Interface contacts:
Residue L33 in chain A contacts residue Q37 in chain B (closest heavy-atom distance 3.0 Å).
Residue V72 in chain A is in contact with residue V72 in chain B (closest heavy-atom distance 4.0 Å).
Residue T61 in chain A is in contact with residue H58 in chain B (closest heavy-atom distance 2.8 Å).
Residue T29 in chain A contacts residue E34 in chain B (closest heavy-atom distance 3.6 Å).
Residue V79 in chain A is in contact with residue V79 in chain B (closest heavy-atom distance 4.1 Å).
Residue I47 in chain A interacts with residue L51 in chain B (closest heavy-atom distance 3.9 Å).
Residue I19 in chain A contacts residue I20 in chain B (closest heavy-atom distance 3.8 Å).
Residue Q37 in chain A contacts residue Q37 in chain B (closest heavy-atom distance 3.1 Å).
Residue I26 in chain A contacts residue Q27 in chain B (closest heavy-atom distance 3.7 Å).
Residue L54 in chain A contacts residue L51 in chain B (closest heavy-atom distance 3.8 Å).
Residue T64 in chain A interacts with residue V65 in chain B (closest heavy-atom distance 3.6 Å).
Residue R36 in chain A interacts with residue E41 in chain B (closest heavy-atom distance 3.8 Å).
Residue M40 in chain A interacts with residue V44 in chain B (closest heavy-atom distance 3.4 Å).
Residue I19 in chain A is in contact with residue I19 in chain B (closest heavy-atom distance 3.8 Å).
Residue L96 in chain A contacts residue L96 in chain B (closest heavy-atom distance 3.9 Å).
Residue L96 in chain A contacts residue E97 in chain B (closest heavy-atom distance 4.0 Å).
Residue T29 in chain A interacts with residue Q30 in chain B (closest heavy-atom distance 3.6 Å).
Residue Q89 in chain A contacts residue Q89 in chain B (closest heavy-atom distance 3.7 Å).
Residue L68 in chain A interacts with residue L69 in chain B (closest heavy-atom distance 3.8 Å).
Residue L68 in chain A interacts with residue L68 in chain B (closest heavy-atom distance 3.8 Å).
Residue S85 in chain A is in contact with residue L86 in chain B (closest heavy-atom distance 3.0 Å).
Residue A22 in chain A contacts residue V23 in chain B (closest heavy-atom distance 4.1 Å).
Residue L54 in chain A is in contact with residue G55 in chain B (closest heavy-atom distance 3.7 Å).
Residue Q89 in chain A is in contact with residue A90 in chain B (closest heavy-atom distance 3.2 Å).
Residue N8 in chain A is in contact with residue L13 in chain B (closest heavy-atom distance 3.8 Å).
Residue I26 in chain A interacts with residue I26 in chain B (closest heavy-atom distance 4.0 Å).
Residue R36 in chain A is in contact with residue Q37 in chain B (closest heavy-atom distance 3.1 Å).
Residue N78 in chain A is in contact with residue V79 in chain B (closest heavy-atom distance 3.9 Å).
Residue Q89 in chain A interacts with residue L86 in chain B (closest heavy-atom distance 3.1 Å).
Residue V12 in chain A is in contact with residue L13 in chain B (closest heavy-atom distance 3.8 Å).
Residue A57 in chain A is in contact with residue H58 in chain B (closest heavy-atom distance 3.4 Å).
Residue M40 in chain A is in contact with residue E41 in chain B (closest heavy-atom distance 3.8 Å).
Residue V65 in chain A contacts residue V65 in chain B (closest heavy-atom distance 3.7 Å).
Residue T81 in chain A interacts with residue R83 in chain B (closest heavy-atom distance 3.8 Å).
Residue T61 in chain A interacts with residue S62 in chain B (closest heavy-atom distance 4.0 Å).
Residue V82 in chain A contacts residue L86 in chain B (closest heavy-atom distance 3.6 Å).
Residue L33 in chain A is in contact with residue Q30 in chain B (closest heavy-atom distance 3.9 Å).
Residue A22 in chain A is in contact with residue Q27 in chain B (closest heavy-atom distance 3.5 Å).
Residue T64 in chain A is in contact with residue L69 in chain B (closest heavy-atom distance 4.0 Å).
Residue L51 in chain A interacts with residue L51 in chain B (closest heavy-atom distance 3.9 Å).
Residue Q30 in chain A contacts residue Q30 in chain B (closest heavy-atom distance 3.5 Å).
Residue L15 in chain A interacts with residue L16 in chain B (closest heavy-atom distance 3.7 Å).
Residue H58 in chain A interacts with residue H58 in chain B (closest heavy-atom distance 3.6 Å).
Residue L16 in chain A interacts with residue L16 in chain B (closest heavy-atom distance 3.8 Å).
Residue Q89 in chain A interacts with residue I93 in chain B (closest heavy-atom distance 3.2 Å).
Residue I26 in chain A interacts with residue V23 in chain B (closest heavy-atom distance 3.8 Å).
Residue V75 in chain A interacts with residue V75 in chain B (closest heavy-atom distance 3.7 Å).
Residue E50 in chain A contacts residue Q48 in chain B (closest heavy-atom distance 3.2 Å).
Residue I47 in chain A contacts residue I47 in chain B (closest heavy-atom distance 4.0 Å).
Residue V82 in chain A is in contact with residue R83 in chain B (closest heavy-atom distance 3.8 Å).
Residue I93 in chain A is in contact with residue I93 in chain B (closest heavy-atom distance 3.9 Å).
Residue N78 in chain A interacts with residue R83 in chain B (closest heavy-atom distance 3.7 Å).
Residue E50 in chain A interacts with residue L51 in chain B (closest heavy-atom distance 3.5 Å).
Residue I47 in chain A is in contact with residue Q48 in chain B (closest heavy-atom distance 4.1 Å).
Residue V82 in chain A interacts with residue V82 in chain B (closest heavy-atom distance 3.9 Å).
Residue M40 in chain A interacts with residue M40 in chain B (closest heavy-atom distance 3.4 Å).
Residue L68 in chain A interacts with residue V65 in chain B (closest heavy-atom distance 3.8 Å).
Residue I47 in chain A is in contact with residue V44 in chain B (closest heavy-atom distance 3.6 Å).
Residue I26 in chain A contacts residue Q30 in chain B (closest heavy-atom distance 3.0 Å).
Residue V75 in chain A contacts residue V79 in chain B (closest heavy-atom distance 3.7 Å).

Sequence of chain A:
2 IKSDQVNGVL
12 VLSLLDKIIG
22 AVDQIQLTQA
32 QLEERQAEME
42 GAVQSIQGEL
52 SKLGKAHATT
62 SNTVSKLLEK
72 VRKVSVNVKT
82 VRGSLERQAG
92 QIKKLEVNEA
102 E

Sequence of chain B:
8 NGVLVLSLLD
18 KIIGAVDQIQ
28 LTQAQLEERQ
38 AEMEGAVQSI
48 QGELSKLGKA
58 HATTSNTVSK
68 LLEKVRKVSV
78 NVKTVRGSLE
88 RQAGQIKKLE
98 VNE

The following describes two proteins that form a bound complex.